Contacts between the two chains:
Residue L40 in protein 2 is in contact with residue V111 in protein 1 (closest heavy-atom distance 3.6 Å).
Residue P37 in protein 2 is in contact with residue V111 in protein 1 (closest heavy-atom distance 3.2 Å).
Residue P39 in protein 2 interacts with residue E109 in protein 1 (closest heavy-atom distance 5.0 Å).
Residue V35 in protein 2 is in contact with residue V52 in protein 1 (closest heavy-atom distance 3.7 Å).
Residue E118 in protein 2 interacts with residue R47 in protein 1 (closest heavy-atom distance 2.9 Å).
Residue G77 in protein 2 is in contact with residue G24 in protein 1 (closest heavy-atom distance 3.6 Å).
Residue P49 in protein 2 interacts with residue F51 in protein 1 (closest heavy-atom distance 4.5 Å).
Residue Y44 in protein 2 contacts residue F51 in protein 1 (closest heavy-atom distance 4.0 Å).
Residue A76 in protein 2 is in contact with residue L27 in protein 1 (closest heavy-atom distance 4.1 Å).
Residue A75 in protein 2 interacts with residue H25 in protein 1 (closest heavy-atom distance 4.9 Å).
Residue T80 in protein 2 interacts with residue R26 in protein 1 (closest heavy-atom distance 4.5 Å).
Residue Y32 in protein 2 is in contact with residue V52 in protein 1 (closest heavy-atom distance 5.0 Å).
Residue G38 in protein 2 contacts residue A112 in protein 1 (closest heavy-atom distance 4.7 Å).
Residue Y44 in protein 2 interacts with residue E50 in protein 1 (closest heavy-atom distance 3.4 Å).
Residue E118 in protein 2 is in contact with residue G49 in protein 1 (closest heavy-atom distance 4.1 Å).
Residue S70 in protein 2 contacts residue F51 in protein 1 (closest heavy-atom distance 3.4 Å).
Residue R124 in protein 2 is in contact with residue E50 in protein 1 (closest heavy-atom distance 3.5 Å).
Residue A79 in protein 2 interacts with residue A22 in protein 1 (closest heavy-atom distance 3.8 Å).
Residue Y44 in protein 2 is in contact with residue V52 in protein 1 (closest heavy-atom distance 3.4 Å).
Residue A76 in protein 2 is in contact with residue H25 in protein 1 (closest heavy-atom distance 3.3 Å).
Residue R123 in protein 2 contacts residue E50 in protein 1 (closest heavy-atom distance 4.5 Å).
Residue D126 in protein 2 contacts residue F51 in protein 1 (closest heavy-atom distance 4.8 Å).
Residue G38 in protein 2 is in contact with residue V111 in protein 1 (closest heavy-atom distance 3.1 Å).
Residue G38 in protein 2 is in contact with residue V110 in protein 1 (closest heavy-atom distance 3.3 Å).
Residue A79 in protein 2 is in contact with residue D20 in protein 1 (closest heavy-atom distance 4.8 Å).
Residue V117 in protein 2 is in contact with residue E50 in protein 1 (closest heavy-atom distance 3.0 Å).
Residue E118 in protein 2 interacts with residue E50 in protein 1 (closest heavy-atom distance 4.4 Å).
Residue T80 in protein 2 is in contact with residue D20 in protein 1 (closest heavy-atom distance 4.2 Å).
Residue A76 in protein 2 is in contact with residue R17 in protein 1 (closest heavy-atom distance 3.8 Å).
Residue L40 in protein 2 contacts residue E109 in protein 1 (closest heavy-atom distance 4.8 Å).
Residue M122 in protein 2 is in contact with residue E50 in protein 1 (closest heavy-atom distance 3.0 Å).
Residue D121 in protein 2 contacts residue R88 in protein 1 (closest heavy-atom distance 3.9 Å).
Residue L40 in protein 2 contacts residue V52 in protein 1 (closest heavy-atom distance 4.0 Å).
Residue S46 in protein 2 is in contact with residue F51 in protein 1 (closest heavy-atom distance 3.8 Å).
Residue A76 in protein 2 is in contact with residue G24 in protein 1 (closest heavy-atom distance 5.0 Å).
Residue R124 in protein 2 is in contact with residue F51 in protein 1 (closest heavy-atom distance 3.4 Å).
Residue P37 in protein 2 is in contact with residue A112 in protein 1 (closest heavy-atom distance 3.3 Å).
Residue I72 in protein 2 contacts residue E50 in protein 1 (closest heavy-atom distance 3.2 Å).
Residue E118 in protein 2 is in contact with residue L54 in protein 1 (closest heavy-atom distance 4.5 Å).
Residue L40 in protein 2 interacts with residue L54 in protein 1 (closest heavy-atom distance 3.3 Å).
Residue V35 in protein 2 is in contact with residue F51 in protein 1 (closest heavy-atom distance 3.4 Å).
Residue G77 in protein 2 is in contact with residue H25 in protein 1 (closest heavy-atom distance 3.4 Å).
Residue P36 in protein 2 contacts residue V111 in protein 1 (closest heavy-atom distance 3.9 Å).
Residue D33 in protein 2 is in contact with residue F51 in protein 1 (closest heavy-atom distance 5.0 Å).
Residue I72 in protein 2 contacts residue F51 in protein 1 (closest heavy-atom distance 4.4 Å).
Residue E118 in protein 2 contacts residue A48 in protein 1 (closest heavy-atom distance 3.9 Å).
Residue V35 in protein 2 is in contact with residue V111 in protein 1 (closest heavy-atom distance 3.5 Å).
Residue P39 in protein 2 is in contact with residue V111 in protein 1 (closest heavy-atom distance 4.6 Å).
Residue V35 in protein 2 contacts residue A112 in protein 1 (closest heavy-atom distance 4.8 Å).

Sequence of protein 1:
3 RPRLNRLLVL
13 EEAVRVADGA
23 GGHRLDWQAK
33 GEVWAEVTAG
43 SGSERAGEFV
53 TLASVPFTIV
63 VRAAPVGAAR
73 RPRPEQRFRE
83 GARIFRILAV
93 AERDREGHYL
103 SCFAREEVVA

This data describes a binding interaction between two proteins.

Sequence of protein 2:
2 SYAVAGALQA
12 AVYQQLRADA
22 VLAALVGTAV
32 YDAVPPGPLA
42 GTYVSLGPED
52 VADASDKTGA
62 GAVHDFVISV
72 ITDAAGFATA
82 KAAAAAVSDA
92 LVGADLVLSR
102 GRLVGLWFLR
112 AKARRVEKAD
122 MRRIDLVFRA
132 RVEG